The following describes two proteins that form a bound complex.

Sequence of chain A:
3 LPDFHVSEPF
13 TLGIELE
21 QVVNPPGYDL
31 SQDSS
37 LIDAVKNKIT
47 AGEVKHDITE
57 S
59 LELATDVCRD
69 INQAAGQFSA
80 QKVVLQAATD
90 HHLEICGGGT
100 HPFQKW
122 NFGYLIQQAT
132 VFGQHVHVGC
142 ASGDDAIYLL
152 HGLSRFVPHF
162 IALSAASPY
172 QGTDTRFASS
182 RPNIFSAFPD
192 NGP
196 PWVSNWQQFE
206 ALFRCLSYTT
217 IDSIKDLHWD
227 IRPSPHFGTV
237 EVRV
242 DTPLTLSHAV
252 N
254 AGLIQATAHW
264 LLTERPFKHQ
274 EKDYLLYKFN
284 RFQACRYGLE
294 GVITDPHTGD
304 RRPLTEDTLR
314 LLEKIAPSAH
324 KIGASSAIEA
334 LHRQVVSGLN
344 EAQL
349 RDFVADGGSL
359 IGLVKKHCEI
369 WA

Contacts between the two chains:
Residue S187 in chain B is in contact with residue A188 in chain A (closest heavy-atom distance 3.5 Å).
Residue T176 in chain B interacts with residue G124 in chain A (closest heavy-atom distance 3.2 Å).
Residue Y290 in chain B is in contact with residue N122 in chain A (closest heavy-atom distance 3.9 Å).
Residue Y125 in chain B is in contact with residue F178 in chain A (closest heavy-atom distance 3.9 Å).
Residue E121 in chain B contacts residue R177 in chain A (closest heavy-atom distance 3.3 Å).
Residue Y213 in chain B interacts with residue R304 in chain A (closest heavy-atom distance 3.6 Å).
Residue F285 in chain B is in contact with residue P190 in chain A (closest heavy-atom distance 3.7 Å).
Residue R289 in chain B contacts residue N122 in chain A (closest heavy-atom distance 3.2 Å).
Residue N122 in chain B interacts with residue F285 in chain A (closest heavy-atom distance 3.1 Å).
Residue E121 in chain B interacts with residue R289 in chain A (closest heavy-atom distance 2.8 Å).
Residue R177 in chain B contacts residue N122 in chain A (closest heavy-atom distance 3.0 Å).
Residue F178 in chain B contacts residue F123 in chain A (closest heavy-atom distance 3.5 Å).
Residue L278 in chain B contacts residue L207 in chain A (closest heavy-atom distance 3.4 Å).
Residue G302 in chain B interacts with residue Y213 in chain A (closest heavy-atom distance 3.3 Å).
Residue F285 in chain B contacts residue F123 in chain A (closest heavy-atom distance 3.5 Å).
Residue L126 in chain B is in contact with residue F178 in chain A (closest heavy-atom distance 3.7 Å).
Residue F282 in chain B contacts residue P190 in chain A (closest heavy-atom distance 3.7 Å).
Residue E121 in chain B is in contact with residue Y290 in chain A (closest heavy-atom distance 2.7 Å).
Residue F178 in chain B is in contact with residue Y125 in chain A (closest heavy-atom distance 3.7 Å).
Residue P190 in chain B is in contact with residue F285 in chain A (closest heavy-atom distance 3.8 Å).
Residue R177 in chain B is in contact with residue G124 in chain A (closest heavy-atom distance 3.7 Å).
Residue P190 in chain B contacts residue K281 in chain A (closest heavy-atom distance 3.7 Å).
Residue A188 in chain B interacts with residue S187 in chain A (closest heavy-atom distance 3.6 Å).
Residue L278 in chain B is in contact with residue C210 in chain A (closest heavy-atom distance 3.6 Å).
Residue C210 in chain B contacts residue L278 in chain A (closest heavy-atom distance 3.5 Å).
Residue D191 in chain B is in contact with residue F282 in chain A (closest heavy-atom distance 3.9 Å).
Residue T297 in chain B contacts residue Y213 in chain A (closest heavy-atom distance 3.6 Å).
Residue S187 in chain B is in contact with residue S187 in chain A (closest heavy-atom distance 3.2 Å).
Residue E274 in chain B interacts with residue E274 in chain A (closest heavy-atom distance 3.0 Å).
Residue R304 in chain B is in contact with residue Y213 in chain A (closest heavy-atom distance 3.4 Å).
Residue L279 in chain B interacts with residue L211 in chain A (closest heavy-atom distance 3.7 Å).
Residue P299 in chain B interacts with residue Y213 in chain A (closest heavy-atom distance 3.7 Å).
Residue R304 in chain B contacts residue T215 in chain A (closest heavy-atom distance 2.9 Å).
Residue D298 in chain B is in contact with residue Y213 in chain A (closest heavy-atom distance 3.8 Å).
Residue Y125 in chain B is in contact with residue T176 in chain A (closest heavy-atom distance 3.6 Å).
Residue L207 in chain B interacts with residue L278 in chain A (closest heavy-atom distance 3.6 Å).
Residue S181 in chain B is in contact with residue Y125 in chain A (closest heavy-atom distance 3.6 Å).
Residue P190 in chain B contacts residue F282 in chain A (closest heavy-atom distance 3.7 Å).
Residue F282 in chain B interacts with residue L211 in chain A (closest heavy-atom distance 3.7 Å).
Residue C210 in chain B interacts with residue L279 in chain A (closest heavy-atom distance 3.9 Å).
Residue T215 in chain B contacts residue R304 in chain A (closest heavy-atom distance 2.9 Å).
Residue L211 in chain B contacts residue L279 in chain A (closest heavy-atom distance 3.9 Å).
Residue L211 in chain B contacts residue L278 in chain A (closest heavy-atom distance 3.8 Å).
Residue K281 in chain B is in contact with residue P190 in chain A (closest heavy-atom distance 3.5 Å).
Residue F178 in chain B contacts residue L126 in chain A (closest heavy-atom distance 3.5 Å).
Residue Y125 in chain B contacts residue N184 in chain A (closest heavy-atom distance 2.8 Å).
Residue N184 in chain B interacts with residue Y125 in chain A (closest heavy-atom distance 3.0 Å).
Residue Y213 in chain B is in contact with residue P299 in chain A (closest heavy-atom distance 3.9 Å).
Residue Y213 in chain B interacts with residue G302 in chain A (closest heavy-atom distance 3.4 Å).
Residue T214 in chain B interacts with residue L279 in chain A (closest heavy-atom distance 3.8 Å).
Residue T176 in chain B contacts residue Y125 in chain A (closest heavy-atom distance 3.1 Å).
Residue C210 in chain B is in contact with residue P299 in chain A (closest heavy-atom distance 3.5 Å).
Residue N122 in chain B contacts residue R289 in chain A (closest heavy-atom distance 3.1 Å).
Residue P299 in chain B interacts with residue C210 in chain A (closest heavy-atom distance 3.3 Å).
Residue Y213 in chain B is in contact with residue T297 in chain A (closest heavy-atom distance 3.8 Å).
Residue F123 in chain B interacts with residue F285 in chain A (closest heavy-atom distance 3.8 Å).
Residue R304 in chain B interacts with residue T214 in chain A (closest heavy-atom distance 3.8 Å).
Residue F285 in chain B is in contact with residue N122 in chain A (closest heavy-atom distance 3.9 Å).
Residue K275 in chain B contacts residue C210 in chain A (closest heavy-atom distance 3.6 Å).
Residue F123 in chain B contacts residue F178 in chain A (closest heavy-atom distance 3.5 Å).

Sequence of chain B:
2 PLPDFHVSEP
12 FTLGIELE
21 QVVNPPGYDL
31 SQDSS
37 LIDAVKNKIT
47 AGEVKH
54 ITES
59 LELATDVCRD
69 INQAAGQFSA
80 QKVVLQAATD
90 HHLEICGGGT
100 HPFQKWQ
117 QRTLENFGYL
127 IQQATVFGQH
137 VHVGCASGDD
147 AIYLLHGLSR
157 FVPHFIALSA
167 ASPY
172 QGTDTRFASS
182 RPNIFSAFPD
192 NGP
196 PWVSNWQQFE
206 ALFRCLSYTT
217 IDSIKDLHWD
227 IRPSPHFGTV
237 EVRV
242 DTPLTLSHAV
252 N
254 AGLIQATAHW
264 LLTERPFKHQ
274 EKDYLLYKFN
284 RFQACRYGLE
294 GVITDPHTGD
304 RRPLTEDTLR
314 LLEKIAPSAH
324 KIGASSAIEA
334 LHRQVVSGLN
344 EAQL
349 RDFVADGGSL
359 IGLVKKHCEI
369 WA